Residue-level contacts at the interface:
Residue A50 in protein 1 is in contact with residue R580 in protein 2 (closest heavy-atom distance 4.2 Å).
Residue F52 in protein 1 interacts with residue A572 in protein 2 (closest heavy-atom distance 4.5 Å).
Residue F53 in protein 1 contacts residue K575 in protein 2 (closest heavy-atom distance 4.1 Å).
Residue V47 in protein 1 contacts residue R580 in protein 2 (closest heavy-atom distance 3.6 Å).
Residue S49 in protein 1 contacts residue R580 in protein 2 (closest heavy-atom distance 2.4 Å).
Residue F52 in protein 1 contacts residue L576 in protein 2 (closest heavy-atom distance 3.6 Å).
Residue F53 in protein 1 interacts with residue A572 in protein 2 (closest heavy-atom distance 3.1 Å).
Residue F53 in protein 1 interacts with residue L576 in protein 2 (closest heavy-atom distance 3.5 Å).
Residue L51 in protein 1 interacts with residue R580 in protein 2 (closest heavy-atom distance 2.4 Å).
Residue S48 in protein 1 is in contact with residue R580 in protein 2 (closest heavy-atom distance 3.6 Å).
Residue F52 in protein 1 is in contact with residue R580 in protein 2 (closest heavy-atom distance 4.3 Å).
Residue V47 in protein 1 contacts residue V579 in protein 2 (closest heavy-atom distance 3.9 Å).
Residue L51 in protein 1 contacts residue L576 in protein 2 (closest heavy-atom distance 4.2 Å).
Residue F52 in protein 1 contacts residue Y569 in protein 2 (closest heavy-atom distance 4.5 Å).

Sequence of protein 1:
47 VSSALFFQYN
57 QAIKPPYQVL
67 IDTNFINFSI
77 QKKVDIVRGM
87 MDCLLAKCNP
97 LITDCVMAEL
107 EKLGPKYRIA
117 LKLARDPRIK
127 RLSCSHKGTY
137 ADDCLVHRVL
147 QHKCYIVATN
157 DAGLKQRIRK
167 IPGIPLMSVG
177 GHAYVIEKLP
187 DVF

This data describes a binding interaction between two proteins.

Sequence of protein 2:
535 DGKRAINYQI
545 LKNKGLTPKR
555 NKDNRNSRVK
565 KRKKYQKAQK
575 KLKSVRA